The following describes two proteins that form a bound complex.

Sequence of chain A:
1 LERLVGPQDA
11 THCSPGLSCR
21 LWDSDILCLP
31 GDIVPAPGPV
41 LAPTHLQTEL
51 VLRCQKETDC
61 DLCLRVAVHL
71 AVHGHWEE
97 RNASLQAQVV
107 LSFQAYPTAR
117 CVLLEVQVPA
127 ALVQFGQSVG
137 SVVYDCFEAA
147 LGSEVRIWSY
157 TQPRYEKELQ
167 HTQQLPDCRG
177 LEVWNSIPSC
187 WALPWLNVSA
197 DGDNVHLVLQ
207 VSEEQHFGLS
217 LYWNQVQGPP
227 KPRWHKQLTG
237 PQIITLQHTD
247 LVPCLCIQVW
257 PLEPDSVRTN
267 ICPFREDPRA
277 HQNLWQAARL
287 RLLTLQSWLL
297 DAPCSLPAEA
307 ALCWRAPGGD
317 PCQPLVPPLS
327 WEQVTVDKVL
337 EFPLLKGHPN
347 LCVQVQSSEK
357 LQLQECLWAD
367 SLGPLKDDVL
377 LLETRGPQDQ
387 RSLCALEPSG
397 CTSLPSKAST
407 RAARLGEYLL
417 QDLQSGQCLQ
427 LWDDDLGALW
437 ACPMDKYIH

Sequence of chain B:
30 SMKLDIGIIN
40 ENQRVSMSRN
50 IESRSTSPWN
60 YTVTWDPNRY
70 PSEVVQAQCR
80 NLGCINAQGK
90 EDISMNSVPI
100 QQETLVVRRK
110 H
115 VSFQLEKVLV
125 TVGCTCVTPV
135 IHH

Interface contacts:
Residue P30 in chain A contacts residue S71 in chain B (closest heavy-atom distance 3.0 Å).
Residue P30 in chain A is in contact with residue W64 in chain B (closest heavy-atom distance 3.5 Å).
Residue S24 in chain A is in contact with residue G36 in chain B (closest heavy-atom distance 4.2 Å).
Residue L27 in chain A interacts with residue F117 in chain B (closest heavy-atom distance 4.5 Å).
Residue Q110 in chain A interacts with residue E72 in chain B (closest heavy-atom distance 3.7 Å).
Residue I26 in chain A is in contact with residue Y69 in chain B (closest heavy-atom distance 3.6 Å).
Residue G31 in chain A is in contact with residue N67 in chain B (closest heavy-atom distance 3.5 Å).
Residue D25 in chain A contacts residue N39 in chain B (closest heavy-atom distance 2.7 Å).
Residue L29 in chain A is in contact with residue R68 in chain B (closest heavy-atom distance 3.3 Å).
Residue D261 in chain A interacts with residue R48 in chain B (closest heavy-atom distance 3.5 Å).
Residue W154 in chain A contacts residue E72 in chain B (closest heavy-atom distance 3.3 Å).
Residue G148 in chain A contacts residue R48 in chain B (closest heavy-atom distance 4.3 Å).
Residue E164 in chain A interacts with residue P66 in chain B (closest heavy-atom distance 4.6 Å).
Residue T114 in chain A is in contact with residue S45 in chain B (closest heavy-atom distance 4.3 Å).
Residue Y112 in chain A interacts with residue V74 in chain B (closest heavy-atom distance 3.8 Å).
Residue L29 in chain A is in contact with residue N67 in chain B (closest heavy-atom distance 4.2 Å).
Residue D32 in chain A contacts residue R108 in chain B (closest heavy-atom distance 4.3 Å).
Residue P260 in chain A contacts residue M46 in chain B (closest heavy-atom distance 4.1 Å).
Residue S24 in chain A is in contact with residue I37 in chain B (closest heavy-atom distance 3.1 Å).
Residue L29 in chain A is in contact with residue R108 in chain B (closest heavy-atom distance 3.5 Å).
Residue Y112 in chain A interacts with residue V126 in chain B (closest heavy-atom distance 3.9 Å).
Residue S108 in chain A interacts with residue E72 in chain B (closest heavy-atom distance 4.1 Å).
Residue I26 in chain A contacts residue I35 in chain B (closest heavy-atom distance 3.4 Å).
Residue L29 in chain A is in contact with residue S71 in chain B (closest heavy-atom distance 4.5 Å).
Residue D25 in chain A contacts residue Y69 in chain B (closest heavy-atom distance 3.6 Å).
Residue I26 in chain A interacts with residue I37 in chain B (closest heavy-atom distance 3.6 Å).
Residue G31 in chain A interacts with residue P66 in chain B (closest heavy-atom distance 2.8 Å).
Residue C28 in chain A interacts with residue Y69 in chain B (closest heavy-atom distance 3.3 Å).
Residue L29 in chain A is in contact with residue P66 in chain B (closest heavy-atom distance 3.8 Å).
Residue E144 in chain A interacts with residue N41 in chain B (closest heavy-atom distance 4.6 Å).
Residue L29 in chain A contacts residue Y69 in chain B (closest heavy-atom distance 3.6 Å).
Residue P30 in chain A contacts residue R108 in chain B (closest heavy-atom distance 4.7 Å).
Residue V263 in chain A interacts with residue R48 in chain B (closest heavy-atom distance 3.5 Å).
Residue P113 in chain A contacts residue S45 in chain B (closest heavy-atom distance 3.6 Å).
Residue D32 in chain A interacts with residue N67 in chain B (closest heavy-atom distance 3.1 Å).
Residue E164 in chain A interacts with residue W64 in chain B (closest heavy-atom distance 3.0 Å).
Residue G31 in chain A interacts with residue R108 in chain B (closest heavy-atom distance 3.7 Å).
Residue R160 in chain A contacts residue P66 in chain B (closest heavy-atom distance 4.4 Å).
Residue L27 in chain A is in contact with residue Y69 in chain B (closest heavy-atom distance 3.8 Å).
Residue D261 in chain A interacts with residue I50 in chain B (closest heavy-atom distance 4.3 Å).
Residue L27 in chain A interacts with residue I35 in chain B (closest heavy-atom distance 3.0 Å).
Residue L27 in chain A contacts residue L33 in chain B (closest heavy-atom distance 4.0 Å).
Residue L29 in chain A is in contact with residue F117 in chain B (closest heavy-atom distance 3.8 Å).
Residue I26 in chain A is in contact with residue G36 in chain B (closest heavy-atom distance 4.6 Å).
Residue W154 in chain A interacts with residue W64 in chain B (closest heavy-atom distance 4.2 Å).
Residue D25 in chain A contacts residue I35 in chain B (closest heavy-atom distance 3.9 Å).
Residue D261 in chain A is in contact with residue S47 in chain B (closest heavy-atom distance 3.3 Å).
Residue D25 in chain A interacts with residue G36 in chain B (closest heavy-atom distance 3.7 Å).
Residue D261 in chain A is in contact with residue R53 in chain B (closest heavy-atom distance 2.7 Å).
Residue A115 in chain A interacts with residue N39 in chain B (closest heavy-atom distance 4.2 Å).
Residue E144 in chain A is in contact with residue R43 in chain B (closest heavy-atom distance 3.9 Å).
Residue L147 in chain A interacts with residue R48 in chain B (closest heavy-atom distance 3.2 Å).
Residue L27 in chain A contacts residue V106 in chain B (closest heavy-atom distance 4.6 Å).
Residue L27 in chain A interacts with residue I37 in chain B (closest heavy-atom distance 3.6 Å).
Residue D173 in chain A contacts residue R48 in chain B (closest heavy-atom distance 2.8 Å).
Residue L27 in chain A is in contact with residue D34 in chain B (closest heavy-atom distance 4.3 Å).
Residue D25 in chain A interacts with residue I37 in chain B (closest heavy-atom distance 2.8 Å).
Residue C28 in chain A interacts with residue S71 in chain B (closest heavy-atom distance 4.5 Å).
Residue P30 in chain A interacts with residue P66 in chain B (closest heavy-atom distance 3.2 Å).
Residue Y112 in chain A contacts residue Y60 in chain B (closest heavy-atom distance 3.3 Å).